Residue-level contacts at the interface:
Residue R3 in protein 2 is in contact with residue T9 in protein 1 (closest heavy-atom distance 4.1 Å).
Residue S7 in protein 2 contacts residue S7 in protein 1 (closest heavy-atom distance 3.0 Å).
Residue T9 in protein 2 is in contact with residue I6 in protein 1 (closest heavy-atom distance 5.0 Å).
Residue I22 in protein 2 interacts with residue V26 in protein 1 (closest heavy-atom distance 3.2 Å).
Residue F19 in protein 2 is in contact with residue V26 in protein 1 (closest heavy-atom distance 4.9 Å).
Residue E15 in protein 2 interacts with residue V4 in protein 1 (closest heavy-atom distance 4.4 Å).
Residue L30 in protein 2 contacts residue F19 in protein 1 (closest heavy-atom distance 4.0 Å).
Residue I6 in protein 2 is in contact with residue S7 in protein 1 (closest heavy-atom distance 3.6 Å).
Residue S7 in protein 2 contacts residue R5 in protein 1 (closest heavy-atom distance 4.3 Å).
Residue T12 in protein 2 contacts residue L55 in protein 1 (closest heavy-atom distance 4.0 Å).
Residue E15 in protein 2 contacts residue Y32 in protein 1 (closest heavy-atom distance 3.5 Å).
Residue T9 in protein 2 interacts with residue R5 in protein 1 (closest heavy-atom distance 3.0 Å).
Residue I6 in protein 2 is in contact with residue I8 in protein 1 (closest heavy-atom distance 3.4 Å).
Residue I8 in protein 2 contacts residue I6 in protein 1 (closest heavy-atom distance 3.4 Å).
Residue Y32 in protein 2 interacts with residue F19 in protein 1 (closest heavy-atom distance 4.7 Å).
Residue F19 in protein 2 contacts residue I6 in protein 1 (closest heavy-atom distance 3.6 Å).
Residue V4 in protein 2 contacts residue T9 in protein 1 (closest heavy-atom distance 4.4 Å).
Residue R5 in protein 2 interacts with residue T9 in protein 1 (closest heavy-atom distance 3.0 Å).
Residue F19 in protein 2 contacts residue L30 in protein 1 (closest heavy-atom distance 3.9 Å).
Residue V4 in protein 2 contacts residue F19 in protein 1 (closest heavy-atom distance 3.2 Å).
Residue F19 in protein 2 interacts with residue L23 in protein 1 (closest heavy-atom distance 4.9 Å).
Residue R5 in protein 2 contacts residue I8 in protein 1 (closest heavy-atom distance 3.9 Å).
Residue I22 in protein 2 is in contact with residue L30 in protein 1 (closest heavy-atom distance 4.3 Å).
Residue R5 in protein 2 contacts residue S7 in protein 1 (closest heavy-atom distance 4.3 Å).
Residue R11 in protein 2 is in contact with residue L55 in protein 1 (closest heavy-atom distance 3.8 Å).
Residue L23 in protein 2 interacts with residue L23 in protein 1 (closest heavy-atom distance 3.9 Å).
Residue I6 in protein 2 contacts residue F19 in protein 1 (closest heavy-atom distance 3.6 Å).
Residue T9 in protein 2 is in contact with residue V4 in protein 1 (closest heavy-atom distance 4.3 Å).
Residue F27 in protein 2 is in contact with residue F19 in protein 1 (closest heavy-atom distance 3.2 Å).
Residue I8 in protein 2 is in contact with residue R5 in protein 1 (closest heavy-atom distance 3.8 Å).
Residue S7 in protein 2 contacts residue I6 in protein 1 (closest heavy-atom distance 3.6 Å).
Residue R11 in protein 2 is in contact with residue S54 in protein 1 (closest heavy-atom distance 4.5 Å).
Residue I6 in protein 2 contacts residue I6 in protein 1 (closest heavy-atom distance 3.3 Å).
Residue T9 in protein 2 interacts with residue R3 in protein 1 (closest heavy-atom distance 4.3 Å).
Residue E15 in protein 2 interacts with residue L55 in protein 1 (closest heavy-atom distance 4.4 Å).
Residue L23 in protein 2 contacts residue F19 in protein 1 (closest heavy-atom distance 4.9 Å).
Residue V26 in protein 2 contacts residue I22 in protein 1 (closest heavy-atom distance 3.2 Å).
Residue F19 in protein 2 interacts with residue V4 in protein 1 (closest heavy-atom distance 3.7 Å).
Residue L30 in protein 2 interacts with residue I22 in protein 1 (closest heavy-atom distance 4.2 Å).
Residue F19 in protein 2 is in contact with residue Y32 in protein 1 (closest heavy-atom distance 4.7 Å).
Residue F19 in protein 2 interacts with residue F27 in protein 1 (closest heavy-atom distance 3.2 Å).

These two protein chains interact to form a complex.

Sequence of protein 1:
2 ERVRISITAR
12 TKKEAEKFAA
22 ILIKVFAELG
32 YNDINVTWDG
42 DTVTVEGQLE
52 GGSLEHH

Sequence of protein 2:
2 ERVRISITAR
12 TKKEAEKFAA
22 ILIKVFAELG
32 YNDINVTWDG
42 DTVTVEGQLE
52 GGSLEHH